Sequence of the first protein:
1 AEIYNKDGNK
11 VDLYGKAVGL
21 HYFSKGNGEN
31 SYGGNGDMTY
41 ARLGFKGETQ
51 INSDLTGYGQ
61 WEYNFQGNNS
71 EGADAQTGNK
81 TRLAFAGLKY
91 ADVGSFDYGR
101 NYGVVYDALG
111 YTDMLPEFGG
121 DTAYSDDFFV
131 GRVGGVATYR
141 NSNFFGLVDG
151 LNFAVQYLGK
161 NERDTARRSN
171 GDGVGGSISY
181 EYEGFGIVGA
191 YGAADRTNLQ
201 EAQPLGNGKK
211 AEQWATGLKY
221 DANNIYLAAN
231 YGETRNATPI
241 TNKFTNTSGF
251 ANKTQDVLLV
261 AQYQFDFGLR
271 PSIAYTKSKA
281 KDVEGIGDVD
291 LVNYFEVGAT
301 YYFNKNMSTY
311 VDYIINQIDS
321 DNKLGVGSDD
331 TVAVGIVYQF

Sequence of the second protein:
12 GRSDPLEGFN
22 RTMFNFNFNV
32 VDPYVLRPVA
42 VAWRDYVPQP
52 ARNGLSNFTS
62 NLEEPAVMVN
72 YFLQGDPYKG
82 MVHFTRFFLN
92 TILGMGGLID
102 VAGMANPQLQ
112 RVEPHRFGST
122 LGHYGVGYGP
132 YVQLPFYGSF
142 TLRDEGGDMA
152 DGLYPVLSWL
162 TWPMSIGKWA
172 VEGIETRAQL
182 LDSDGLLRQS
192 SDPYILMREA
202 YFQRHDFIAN

Contacts between the two chains:
Residue A299 in the first protein is in contact with residue F89 in the second protein (closest heavy-atom distance 4.5 Å).
Residue F267 in the first protein is in contact with residue N107 in the second protein (closest heavy-atom distance 3.4 Å).
Residue F267 in the first protein contacts residue L110 in the second protein (closest heavy-atom distance 3.6 Å).
Residue Y301 in the first protein contacts residue T86 in the second protein (closest heavy-atom distance 3.9 Å).
Residue D266 in the first protein is in contact with residue Q109 in the second protein (closest heavy-atom distance 2.8 Å).
Residue F265 in the first protein interacts with residue M82 in the second protein (closest heavy-atom distance 3.4 Å).
Residue I336 in the first protein interacts with residue L94 in the second protein (closest heavy-atom distance 4.4 Å).
Residue D266 in the first protein contacts residue N107 in the second protein (closest heavy-atom distance 4.3 Å).
Residue Y301 in the first protein is in contact with residue F89 in the second protein (closest heavy-atom distance 4.4 Å).
Residue G268 in the first protein contacts residue N107 in the second protein (closest heavy-atom distance 4.8 Å).
Residue F303 in the first protein is in contact with residue L94 in the second protein (closest heavy-atom distance 3.6 Å).
Residue A299 in the first protein contacts residue F85 in the second protein (closest heavy-atom distance 4.0 Å).
Residue F265 in the first protein is in contact with residue Y79 in the second protein (closest heavy-atom distance 3.8 Å).
Residue L269 in the first protein contacts residue M82 in the second protein (closest heavy-atom distance 3.4 Å).
Residue T309 in the first protein interacts with residue L90 in the second protein (closest heavy-atom distance 3.5 Å).
Residue F265 in the first protein is in contact with residue P78 in the second protein (closest heavy-atom distance 4.2 Å).
Residue V311 in the first protein interacts with residue F89 in the second protein (closest heavy-atom distance 3.8 Å).
Residue L269 in the first protein interacts with residue T86 in the second protein (closest heavy-atom distance 3.3 Å).
Residue Y310 in the first protein interacts with residue F89 in the second protein (closest heavy-atom distance 3.7 Å).
Residue F303 in the first protein contacts residue L90 in the second protein (closest heavy-atom distance 4.2 Å).
Residue L269 in the first protein contacts residue F85 in the second protein (closest heavy-atom distance 3.7 Å).
Residue L269 in the first protein contacts residue F89 in the second protein (closest heavy-atom distance 4.2 Å).
Residue Y301 in the first protein is in contact with residue N107 in the second protein (closest heavy-atom distance 3.7 Å).
Residue T309 in the first protein contacts residue F89 in the second protein (closest heavy-atom distance 4.0 Å).
Residue T309 in the first protein is in contact with residue L94 in the second protein (closest heavy-atom distance 3.8 Å).
Residue V311 in the first protein is in contact with residue F85 in the second protein (closest heavy-atom distance 4.3 Å).
Residue D266 in the first protein is in contact with residue Y79 in the second protein (closest heavy-atom distance 2.6 Å).
Residue V334 in the first protein contacts residue I93 in the second protein (closest heavy-atom distance 3.5 Å).
Residue Y301 in the first protein interacts with residue L90 in the second protein (closest heavy-atom distance 3.5 Å).
Residue F267 in the first protein contacts residue V83 in the second protein (closest heavy-atom distance 3.5 Å).
Residue P271 in the first protein is in contact with residue M82 in the second protein (closest heavy-atom distance 4.2 Å).
Residue F267 in the first protein interacts with residue Y79 in the second protein (closest heavy-atom distance 3.4 Å).
Residue Y301 in the first protein is in contact with residue A106 in the second protein (closest heavy-atom distance 3.4 Å).
Residue Y301 in the first protein contacts residue L110 in the second protein (closest heavy-atom distance 3.7 Å).
Residue F267 in the first protein interacts with residue M82 in the second protein (closest heavy-atom distance 3.6 Å).
Residue F303 in the first protein is in contact with residue A106 in the second protein (closest heavy-atom distance 4.0 Å).
Residue F267 in the first protein contacts residue T86 in the second protein (closest heavy-atom distance 3.4 Å).
Residue F267 in the first protein contacts residue Q109 in the second protein (closest heavy-atom distance 3.9 Å).

These two protein chains interact to form a complex.